Interface contacts:
Residue L325 in protein 1 contacts residue V199 in protein 2 (closest heavy-atom distance 4.0 Å).
Residue R332 in protein 1 interacts with residue F195 in protein 2 (closest heavy-atom distance 3.6 Å).
Residue D322 in protein 1 interacts with residue S203 in protein 2 (closest heavy-atom distance 3.8 Å).
Residue L325 in protein 1 contacts residue S203 in protein 2 (closest heavy-atom distance 3.7 Å).
Residue L325 in protein 1 interacts with residue I198 in protein 2 (closest heavy-atom distance 4.6 Å).
Residue S329 in protein 1 interacts with residue V199 in protein 2 (closest heavy-atom distance 3.8 Å).
Residue L325 in protein 1 is in contact with residue V202 in protein 2 (closest heavy-atom distance 3.7 Å).
Residue D322 in protein 1 is in contact with residue V202 in protein 2 (closest heavy-atom distance 3.4 Å).
Residue R332 in protein 1 contacts residue S196 in protein 2 (closest heavy-atom distance 4.4 Å).
Residue R332 in protein 1 is in contact with residue V199 in protein 2 (closest heavy-atom distance 3.8 Å).
Residue L326 in protein 1 contacts residue S203 in protein 2 (closest heavy-atom distance 4.2 Å).

Sequence of protein 2:
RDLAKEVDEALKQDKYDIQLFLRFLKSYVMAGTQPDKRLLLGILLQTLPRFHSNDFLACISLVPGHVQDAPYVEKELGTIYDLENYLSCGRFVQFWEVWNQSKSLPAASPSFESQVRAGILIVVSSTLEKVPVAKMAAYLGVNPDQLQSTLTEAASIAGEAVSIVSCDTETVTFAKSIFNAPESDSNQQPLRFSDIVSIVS

These two protein chains interact to form a complex.

Sequence of protein 1:
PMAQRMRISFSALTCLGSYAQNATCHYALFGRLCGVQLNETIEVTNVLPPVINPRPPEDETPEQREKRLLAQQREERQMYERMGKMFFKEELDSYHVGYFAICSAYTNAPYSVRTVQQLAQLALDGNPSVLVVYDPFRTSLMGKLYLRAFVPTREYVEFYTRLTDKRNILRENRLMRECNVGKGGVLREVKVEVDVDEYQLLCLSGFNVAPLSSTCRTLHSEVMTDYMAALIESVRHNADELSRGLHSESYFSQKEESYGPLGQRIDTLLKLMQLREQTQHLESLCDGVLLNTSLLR